Sequence of chain B:
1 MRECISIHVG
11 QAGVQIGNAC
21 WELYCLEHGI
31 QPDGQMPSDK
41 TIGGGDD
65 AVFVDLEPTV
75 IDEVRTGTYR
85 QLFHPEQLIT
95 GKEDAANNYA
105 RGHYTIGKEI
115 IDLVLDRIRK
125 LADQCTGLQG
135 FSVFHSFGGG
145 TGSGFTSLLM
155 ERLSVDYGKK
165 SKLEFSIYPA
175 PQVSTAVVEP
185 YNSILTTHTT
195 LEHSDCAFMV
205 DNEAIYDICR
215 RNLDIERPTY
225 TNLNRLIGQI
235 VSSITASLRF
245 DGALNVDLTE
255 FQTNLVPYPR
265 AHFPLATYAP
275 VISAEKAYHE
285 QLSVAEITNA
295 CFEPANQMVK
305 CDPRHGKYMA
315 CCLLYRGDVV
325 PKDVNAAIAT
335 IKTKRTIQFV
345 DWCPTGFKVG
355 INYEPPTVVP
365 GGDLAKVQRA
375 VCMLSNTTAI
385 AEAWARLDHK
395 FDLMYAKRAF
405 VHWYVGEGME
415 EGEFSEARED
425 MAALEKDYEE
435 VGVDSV

Sequence of chain A:
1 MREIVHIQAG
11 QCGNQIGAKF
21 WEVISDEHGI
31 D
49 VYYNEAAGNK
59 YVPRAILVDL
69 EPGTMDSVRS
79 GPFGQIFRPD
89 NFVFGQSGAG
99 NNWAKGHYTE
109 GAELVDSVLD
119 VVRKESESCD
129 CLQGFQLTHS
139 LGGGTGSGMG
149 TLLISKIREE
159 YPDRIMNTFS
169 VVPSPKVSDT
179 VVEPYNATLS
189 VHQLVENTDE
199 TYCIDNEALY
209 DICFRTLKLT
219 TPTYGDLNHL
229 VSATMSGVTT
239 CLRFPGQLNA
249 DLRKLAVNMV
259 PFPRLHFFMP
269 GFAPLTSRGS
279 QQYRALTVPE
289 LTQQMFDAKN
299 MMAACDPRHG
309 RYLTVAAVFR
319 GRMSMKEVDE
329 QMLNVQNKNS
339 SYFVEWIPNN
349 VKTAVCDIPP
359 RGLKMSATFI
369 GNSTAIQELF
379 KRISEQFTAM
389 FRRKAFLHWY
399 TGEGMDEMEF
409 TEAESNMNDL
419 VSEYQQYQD

These two protein chains interact to form a complex.

Contacts between the two chains:
Residue N101 in chain B contacts residue V255 in chain A (closest heavy-atom distance 4.1 Å).
Residue A403 in chain B interacts with residue P259 in chain A (closest heavy-atom distance 3.7 Å).
Residue T179 in chain B contacts residue K350 in chain A (closest heavy-atom distance 4.7 Å).
Residue A100 in chain B interacts with residue R251 in chain A (closest heavy-atom distance 4.8 Å).
Residue F404 in chain B interacts with residue N256 in chain A (closest heavy-atom distance 3.7 Å).
Residue A100 in chain B interacts with residue K252 in chain A (closest heavy-atom distance 4.4 Å).
Residue Y224 in chain B interacts with residue L246 in chain A (closest heavy-atom distance 3.5 Å).
Residue T179 in chain B contacts residue N256 in chain A (closest heavy-atom distance 4.2 Å).
Residue D98 in chain B is in contact with residue C129 in chain A (closest heavy-atom distance 2.9 Å).
Residue A180 in chain B is in contact with residue N347 in chain A (closest heavy-atom distance 4.6 Å).
Residue R402 in chain B contacts residue F260 in chain A (closest heavy-atom distance 3.7 Å).
Residue P72 in chain B is in contact with residue M1 in chain A (closest heavy-atom distance 3.4 Å).
Residue E220 in chain B is in contact with residue K324 in chain A (closest heavy-atom distance 3.0 Å).
Residue W407 in chain B is in contact with residue R251 in chain A (closest heavy-atom distance 4.7 Å).
Residue W407 in chain B is in contact with residue I163 in chain A (closest heavy-atom distance 4.3 Å).
Residue H406 in chain B is in contact with residue P261 in chain A (closest heavy-atom distance 3.4 Å).
Residue L397 in chain B interacts with residue W344 in chain A (closest heavy-atom distance 4.4 Å).
Residue A180 in chain B contacts residue N256 in chain A (closest heavy-atom distance 3.0 Å).
Residue L397 in chain B is in contact with residue P346 in chain A (closest heavy-atom distance 3.8 Å).
Residue Q176 in chain B is in contact with residue N347 in chain A (closest heavy-atom distance 4.1 Å).
Residue V181 in chain B is in contact with residue V255 in chain A (closest heavy-atom distance 4.3 Å).
Residue A180 in chain B interacts with residue I345 in chain A (closest heavy-atom distance 4.5 Å).
Residue E411 in chain B is in contact with residue R251 in chain A (closest heavy-atom distance 4.6 Å).
Residue D98 in chain B is in contact with residue R2 in chain A (closest heavy-atom distance 3.5 Å).
Residue E183 in chain B contacts residue P346 in chain A (closest heavy-atom distance 3.0 Å).
Residue M398 in chain B interacts with residue P346 in chain A (closest heavy-atom distance 3.0 Å).
Residue W407 in chain B is in contact with residue D197 in chain A (closest heavy-atom distance 4.8 Å).
Residue F404 in chain B contacts residue V258 in chain A (closest heavy-atom distance 4.7 Å).
Residue P175 in chain B contacts residue N347 in chain A (closest heavy-atom distance 4.8 Å).
Residue T179 in chain B contacts residue N347 in chain A (closest heavy-atom distance 4.8 Å).
Residue T73 in chain B contacts residue M1 in chain A (closest heavy-atom distance 4.5 Å).
Residue H406 in chain B is in contact with residue F260 in chain A (closest heavy-atom distance 3.5 Å).
Residue D98 in chain B contacts residue M1 in chain A (closest heavy-atom distance 2.7 Å).
Residue K96 in chain B interacts with residue M1 in chain A (closest heavy-atom distance 3.1 Å).
Residue A403 in chain B interacts with residue F260 in chain A (closest heavy-atom distance 4.7 Å).
Residue F404 in chain B is in contact with residue T312 in chain A (closest heavy-atom distance 4.3 Å).
Residue F404 in chain B contacts residue V255 in chain A (closest heavy-atom distance 2.9 Å).
Residue M398 in chain B interacts with residue I345 in chain A (closest heavy-atom distance 3.8 Å).
Residue W407 in chain B contacts residue V255 in chain A (closest heavy-atom distance 3.5 Å).
Residue V177 in chain B interacts with residue P346 in chain A (closest heavy-atom distance 3.7 Å).
Residue F404 in chain B interacts with residue P259 in chain A (closest heavy-atom distance 3.8 Å).
Residue R402 in chain B interacts with residue W344 in chain A (closest heavy-atom distance 2.8 Å).
Residue N102 in chain B is in contact with residue V255 in chain A (closest heavy-atom distance 3.0 Å).
Residue T179 in chain B interacts with residue K252 in chain A (closest heavy-atom distance 4.0 Å).
Residue F404 in chain B contacts residue I345 in chain A (closest heavy-atom distance 3.7 Å).
Residue F395 in chain B is in contact with residue P346 in chain A (closest heavy-atom distance 4.8 Å).
Residue M398 in chain B is in contact with residue W344 in chain A (closest heavy-atom distance 2.8 Å).
Residue H406 in chain B interacts with residue P259 in chain A (closest heavy-atom distance 3.3 Å).
Residue R105 in chain B is in contact with residue R251 in chain A (closest heavy-atom distance 3.0 Å).
Residue F404 in chain B interacts with residue M257 in chain A (closest heavy-atom distance 4.8 Å).
Residue K394 in chain B contacts residue P346 in chain A (closest heavy-atom distance 3.5 Å).
Residue K96 in chain B is in contact with residue C129 in chain A (closest heavy-atom distance 4.3 Å).
Residue W407 in chain B interacts with residue V258 in chain A (closest heavy-atom distance 3.2 Å).
Residue R402 in chain B is in contact with residue Y425 in chain A (closest heavy-atom distance 4.8 Å).
Residue L397 in chain B is in contact with residue E343 in chain A (closest heavy-atom distance 4.7 Å).
Residue H406 in chain B contacts residue V258 in chain A (closest heavy-atom distance 3.5 Å).
Residue N101 in chain B interacts with residue K252 in chain A (closest heavy-atom distance 2.4 Å).
Residue V177 in chain B interacts with residue N347 in chain A (closest heavy-atom distance 3.0 Å).
Residue W407 in chain B contacts residue A254 in chain A (closest heavy-atom distance 2.5 Å).
Residue A180 in chain B contacts residue P346 in chain A (closest heavy-atom distance 4.8 Å).